Sequence of the first protein:
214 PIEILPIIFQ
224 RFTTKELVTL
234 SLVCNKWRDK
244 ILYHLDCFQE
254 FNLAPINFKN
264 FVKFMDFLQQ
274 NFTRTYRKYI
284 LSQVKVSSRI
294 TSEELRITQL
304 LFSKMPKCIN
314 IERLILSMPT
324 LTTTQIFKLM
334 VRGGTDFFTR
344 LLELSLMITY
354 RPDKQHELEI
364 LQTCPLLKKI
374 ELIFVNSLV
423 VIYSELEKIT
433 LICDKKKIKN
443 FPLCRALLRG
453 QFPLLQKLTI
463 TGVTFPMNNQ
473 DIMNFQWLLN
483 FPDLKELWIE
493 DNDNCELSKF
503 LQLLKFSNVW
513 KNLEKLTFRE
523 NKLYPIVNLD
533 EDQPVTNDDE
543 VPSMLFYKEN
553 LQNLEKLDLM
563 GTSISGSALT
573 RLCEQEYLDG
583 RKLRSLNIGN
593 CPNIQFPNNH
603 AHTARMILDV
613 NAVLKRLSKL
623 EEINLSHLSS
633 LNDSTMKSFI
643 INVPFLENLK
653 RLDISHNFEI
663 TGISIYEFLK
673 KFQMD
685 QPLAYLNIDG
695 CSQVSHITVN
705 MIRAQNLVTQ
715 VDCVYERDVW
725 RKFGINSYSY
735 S

This data describes a binding interaction between two proteins.

Interface contacts:
Residue F727 in the first protein interacts with residue A44 in the second protein (closest heavy-atom distance 3.4 Å).
Residue F727 in the first protein is in contact with residue I45 in the second protein (closest heavy-atom distance 4.9 Å).
Residue Y734 in the first protein contacts residue T46 in the second protein (closest heavy-atom distance 3.6 Å).
Residue S735 in the first protein is in contact with residue T46 in the second protein (closest heavy-atom distance 2.7 Å).
Residue M350 in the first protein is in contact with residue I45 in the second protein (closest heavy-atom distance 3.8 Å).
Residue S735 in the first protein interacts with residue A47 in the second protein (closest heavy-atom distance 3.0 Å).
Residue F727 in the first protein interacts with residue T46 in the second protein (closest heavy-atom distance 4.8 Å).
Residue Y734 in the first protein interacts with residue A47 in the second protein (closest heavy-atom distance 3.2 Å).
Residue I376 in the first protein is in contact with residue A44 in the second protein (closest heavy-atom distance 4.3 Å).
Residue Y734 in the first protein is in contact with residue I45 in the second protein (closest heavy-atom distance 2.8 Å).

Sequence of the second protein:
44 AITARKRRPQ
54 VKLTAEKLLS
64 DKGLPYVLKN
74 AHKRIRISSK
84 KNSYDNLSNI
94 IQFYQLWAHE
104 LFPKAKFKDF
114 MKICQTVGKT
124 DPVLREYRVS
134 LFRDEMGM